These two protein chains interact to form a complex.

Sequence of protein 2:
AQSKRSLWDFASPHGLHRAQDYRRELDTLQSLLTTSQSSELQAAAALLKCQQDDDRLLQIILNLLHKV

Sequence of protein 1:
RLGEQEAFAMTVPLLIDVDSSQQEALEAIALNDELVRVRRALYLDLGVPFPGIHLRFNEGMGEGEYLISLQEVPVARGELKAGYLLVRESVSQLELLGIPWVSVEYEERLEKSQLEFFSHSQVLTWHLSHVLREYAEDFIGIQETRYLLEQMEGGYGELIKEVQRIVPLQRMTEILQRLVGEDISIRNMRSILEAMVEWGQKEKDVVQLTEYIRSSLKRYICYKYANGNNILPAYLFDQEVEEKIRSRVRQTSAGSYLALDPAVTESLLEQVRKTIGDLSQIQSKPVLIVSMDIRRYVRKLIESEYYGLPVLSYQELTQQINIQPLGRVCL

Contacts between the two chains:
Residue P281 in protein 1 contacts residue N90 in protein 2 (closest heavy-atom distance 4.5 Å).
Residue Y276 in protein 1 is in contact with residue H93 in protein 2 (closest heavy-atom distance 3.1 Å).
Residue T284 in protein 1 contacts residue N90 in protein 2 (closest heavy-atom distance 4.6 Å).
Residue A278 in protein 1 contacts residue L91 in protein 2 (closest heavy-atom distance 3.1 Å).
Residue P281 in protein 1 is in contact with residue I87 in protein 2 (closest heavy-atom distance 3.6 Å).
Residue Y276 in protein 1 is in contact with residue K94 in protein 2 (closest heavy-atom distance 4.2 Å).
Residue A278 in protein 1 is in contact with residue N90 in protein 2 (closest heavy-atom distance 4.9 Å).
Residue A278 in protein 1 contacts residue L92 in protein 2 (closest heavy-atom distance 3.8 Å).
Residue Y276 in protein 1 is in contact with residue V95 in protein 2 (closest heavy-atom distance 3.6 Å).
Residue V226 in protein 1 contacts residue V95 in protein 2 (closest heavy-atom distance 5.0 Å).
Residue K319 in protein 1 contacts residue V95 in protein 2 (closest heavy-atom distance 4.7 Å).
Residue L277 in protein 1 is in contact with residue V95 in protein 2 (closest heavy-atom distance 3.7 Å).
Residue Y316 in protein 1 contacts residue V95 in protein 2 (closest heavy-atom distance 4.2 Å).
Residue P281 in protein 1 contacts residue L91 in protein 2 (closest heavy-atom distance 4.2 Å).
Residue R197 in protein 1 is in contact with residue V95 in protein 2 (closest heavy-atom distance 3.3 Å).
Residue R315 in protein 1 interacts with residue V95 in protein 2 (closest heavy-atom distance 3.7 Å).
Residue S275 in protein 1 interacts with residue V95 in protein 2 (closest heavy-atom distance 4.2 Å).
Residue Y276 in protein 1 contacts residue L92 in protein 2 (closest heavy-atom distance 4.5 Å).